Residue-level contacts at the interface:
Residue Y116 in the second protein interacts with residue L9 in the first protein (closest heavy-atom distance 4.4 Å).
Residue F33 in the second protein is in contact with residue Q1 in the first protein (closest heavy-atom distance 4.8 Å).
Residue G167 in the second protein contacts residue Q1 in the first protein (closest heavy-atom distance 3.6 Å).
Residue Y116 in the second protein contacts residue P7 in the first protein (closest heavy-atom distance 3.2 Å).
Residue T73 in the second protein contacts residue F6 in the first protein (closest heavy-atom distance 3.6 Å).
Residue D166 in the second protein interacts with residue Q1 in the first protein (closest heavy-atom distance 4.5 Å).
Residue F99 in the second protein interacts with residue L2 in the first protein (closest heavy-atom distance 3.5 Å).
Residue R170 in the second protein contacts residue Q1 in the first protein (closest heavy-atom distance 2.5 Å).
Residue K146 in the second protein contacts residue L8 in the first protein (closest heavy-atom distance 4.8 Å).
Residue Q156 in the second protein contacts residue L5 in the first protein (closest heavy-atom distance 3.5 Å).
Residue Q156 in the second protein is in contact with residue P3 in the first protein (closest heavy-atom distance 4.9 Å).
Residue Y123 in the second protein contacts residue L9 in the first protein (closest heavy-atom distance 4.0 Å).
Residue K66 in the second protein is in contact with residue R4 in the first protein (closest heavy-atom distance 3.8 Å).
Residue T163 in the second protein interacts with residue Q1 in the first protein (closest heavy-atom distance 3.2 Å).
Residue H114 in the second protein is in contact with residue P7 in the first protein (closest heavy-atom distance 4.0 Å).
Residue E76 in the second protein is in contact with residue L8 in the first protein (closest heavy-atom distance 3.9 Å).
Residue Y159 in the second protein interacts with residue L2 in the first protein (closest heavy-atom distance 3.5 Å).
Residue T73 in the second protein interacts with residue P7 in the first protein (closest heavy-atom distance 3.5 Å).
Residue N77 in the second protein is in contact with residue L8 in the first protein (closest heavy-atom distance 3.2 Å).
Residue L95 in the second protein interacts with residue L9 in the first protein (closest heavy-atom distance 4.2 Å).
Residue Q155 in the second protein interacts with residue L5 in the first protein (closest heavy-atom distance 4.5 Å).
Residue Y84 in the second protein is in contact with residue L9 in the first protein (closest heavy-atom distance 2.9 Å).
Residue K66 in the second protein interacts with residue P3 in the first protein (closest heavy-atom distance 3.5 Å).
Residue Y7 in the second protein contacts residue L2 in the first protein (closest heavy-atom distance 3.7 Å).
Residue Y159 in the second protein interacts with residue P3 in the first protein (closest heavy-atom distance 3.3 Å).
Residue N77 in the second protein contacts residue P7 in the first protein (closest heavy-atom distance 3.2 Å).
Residue M97 in the second protein contacts residue F6 in the first protein (closest heavy-atom distance 3.8 Å).
Residue H70 in the second protein interacts with residue F6 in the first protein (closest heavy-atom distance 3.4 Å).
Residue K66 in the second protein contacts residue F6 in the first protein (closest heavy-atom distance 4.1 Å).
Residue M5 in the second protein is in contact with residue Q1 in the first protein (closest heavy-atom distance 3.9 Å).
Residue Y7 in the second protein contacts residue Q1 in the first protein (closest heavy-atom distance 2.9 Å).
Residue T73 in the second protein interacts with residue L8 in the first protein (closest heavy-atom distance 3.8 Å).
Residue N77 in the second protein contacts residue L9 in the first protein (closest heavy-atom distance 2.8 Å).
Residue C164 in the second protein is in contact with residue Q1 in the first protein (closest heavy-atom distance 4.5 Å).
Residue T163 in the second protein interacts with residue L2 in the first protein (closest heavy-atom distance 4.2 Å).
Residue Y59 in the second protein is in contact with residue Q1 in the first protein (closest heavy-atom distance 4.2 Å).
Residue A81 in the second protein interacts with residue L9 in the first protein (closest heavy-atom distance 4.8 Å).
Residue K66 in the second protein interacts with residue L2 in the first protein (closest heavy-atom distance 2.7 Å).
Residue W147 in the second protein contacts residue L9 in the first protein (closest heavy-atom distance 3.8 Å).
Residue V152 in the second protein is in contact with residue P7 in the first protein (closest heavy-atom distance 3.9 Å).
Residue W147 in the second protein contacts residue P7 in the first protein (closest heavy-atom distance 3.6 Å).
Residue F99 in the second protein contacts residue P3 in the first protein (closest heavy-atom distance 3.5 Å).
Residue Q156 in the second protein interacts with residue F6 in the first protein (closest heavy-atom distance 4.9 Å).
Residue Y159 in the second protein contacts residue Q1 in the first protein (closest heavy-atom distance 2.5 Å).
Residue W147 in the second protein contacts residue L8 in the first protein (closest heavy-atom distance 3.0 Å).
Residue I80 in the second protein is in contact with residue L9 in the first protein (closest heavy-atom distance 3.5 Å).
Residue K146 in the second protein is in contact with residue L9 in the first protein (closest heavy-atom distance 4.3 Å).
Residue F99 in the second protein is in contact with residue F6 in the first protein (closest heavy-atom distance 3.7 Å).
Residue Y171 in the second protein interacts with residue Q1 in the first protein (closest heavy-atom distance 3.0 Å).
Residue H70 in the second protein contacts residue L2 in the first protein (closest heavy-atom distance 4.9 Å).
Residue I80 in the second protein contacts residue L8 in the first protein (closest heavy-atom distance 4.3 Å).
Residue V67 in the second protein is in contact with residue L2 in the first protein (closest heavy-atom distance 3.7 Å).
Residue K66 in the second protein contacts residue Q1 in the first protein (closest heavy-atom distance 4.0 Å).
Residue E63 in the second protein contacts residue Q1 in the first protein (closest heavy-atom distance 3.6 Å).
Residue M45 in the second protein contacts residue L2 in the first protein (closest heavy-atom distance 3.3 Å).
Residue Q156 in the second protein is in contact with residue P7 in the first protein (closest heavy-atom distance 4.2 Å).
Residue T143 in the second protein is in contact with residue L9 in the first protein (closest heavy-atom distance 2.8 Å).
Residue E63 in the second protein interacts with residue L2 in the first protein (closest heavy-atom distance 3.0 Å).

Sequence of the second protein:
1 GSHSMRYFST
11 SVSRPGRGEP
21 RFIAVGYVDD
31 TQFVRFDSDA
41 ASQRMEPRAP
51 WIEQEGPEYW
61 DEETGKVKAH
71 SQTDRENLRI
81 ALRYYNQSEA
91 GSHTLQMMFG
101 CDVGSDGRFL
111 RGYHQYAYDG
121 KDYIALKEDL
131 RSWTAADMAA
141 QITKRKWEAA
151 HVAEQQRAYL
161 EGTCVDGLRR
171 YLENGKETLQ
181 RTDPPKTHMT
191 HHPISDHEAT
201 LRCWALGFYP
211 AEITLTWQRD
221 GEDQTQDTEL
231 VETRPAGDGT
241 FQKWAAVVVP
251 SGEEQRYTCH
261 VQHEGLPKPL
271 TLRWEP

The following describes two proteins that form a bound complex.

Sequence of the first protein:
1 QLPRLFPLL